Sequence of the first protein:
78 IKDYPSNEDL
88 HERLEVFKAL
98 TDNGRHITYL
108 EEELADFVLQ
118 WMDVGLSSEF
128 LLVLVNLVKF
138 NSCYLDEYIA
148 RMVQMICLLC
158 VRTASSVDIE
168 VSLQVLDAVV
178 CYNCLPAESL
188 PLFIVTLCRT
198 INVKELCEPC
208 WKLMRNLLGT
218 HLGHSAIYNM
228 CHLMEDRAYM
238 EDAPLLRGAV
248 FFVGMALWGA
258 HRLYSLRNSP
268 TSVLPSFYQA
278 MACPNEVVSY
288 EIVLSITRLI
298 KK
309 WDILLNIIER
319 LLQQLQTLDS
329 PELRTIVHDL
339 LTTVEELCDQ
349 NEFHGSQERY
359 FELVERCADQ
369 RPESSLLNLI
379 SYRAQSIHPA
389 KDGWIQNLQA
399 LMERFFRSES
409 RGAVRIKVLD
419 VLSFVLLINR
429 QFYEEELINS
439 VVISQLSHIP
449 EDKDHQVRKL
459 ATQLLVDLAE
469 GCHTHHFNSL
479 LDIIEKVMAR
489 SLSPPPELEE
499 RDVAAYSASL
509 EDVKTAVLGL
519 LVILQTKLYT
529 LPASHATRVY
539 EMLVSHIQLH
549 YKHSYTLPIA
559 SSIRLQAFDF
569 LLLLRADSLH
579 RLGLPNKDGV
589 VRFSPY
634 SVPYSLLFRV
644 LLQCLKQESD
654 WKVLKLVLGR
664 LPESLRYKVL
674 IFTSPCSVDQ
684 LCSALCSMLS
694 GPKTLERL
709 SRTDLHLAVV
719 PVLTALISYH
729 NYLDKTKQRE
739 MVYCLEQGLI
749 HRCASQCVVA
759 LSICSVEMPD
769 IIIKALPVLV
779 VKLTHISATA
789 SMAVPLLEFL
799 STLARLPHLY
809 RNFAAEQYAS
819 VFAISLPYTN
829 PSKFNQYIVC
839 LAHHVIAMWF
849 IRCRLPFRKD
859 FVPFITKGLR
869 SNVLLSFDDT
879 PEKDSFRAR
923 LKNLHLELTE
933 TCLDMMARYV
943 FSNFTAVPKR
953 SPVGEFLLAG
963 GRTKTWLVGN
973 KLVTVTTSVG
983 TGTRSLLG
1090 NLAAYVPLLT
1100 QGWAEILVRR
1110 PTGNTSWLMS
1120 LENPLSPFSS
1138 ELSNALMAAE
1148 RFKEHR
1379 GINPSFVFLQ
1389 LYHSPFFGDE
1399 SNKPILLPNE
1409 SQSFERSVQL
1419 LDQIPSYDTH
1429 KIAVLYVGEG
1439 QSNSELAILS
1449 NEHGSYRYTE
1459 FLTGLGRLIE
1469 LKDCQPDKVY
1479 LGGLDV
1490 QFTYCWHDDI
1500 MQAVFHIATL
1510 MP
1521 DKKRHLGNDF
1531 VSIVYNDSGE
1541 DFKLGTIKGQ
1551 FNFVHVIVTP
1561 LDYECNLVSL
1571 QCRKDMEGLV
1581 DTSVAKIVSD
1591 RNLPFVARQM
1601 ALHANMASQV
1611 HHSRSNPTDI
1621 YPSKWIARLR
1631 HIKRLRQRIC

These two protein chains interact to form a complex.

Sequence of the second protein:
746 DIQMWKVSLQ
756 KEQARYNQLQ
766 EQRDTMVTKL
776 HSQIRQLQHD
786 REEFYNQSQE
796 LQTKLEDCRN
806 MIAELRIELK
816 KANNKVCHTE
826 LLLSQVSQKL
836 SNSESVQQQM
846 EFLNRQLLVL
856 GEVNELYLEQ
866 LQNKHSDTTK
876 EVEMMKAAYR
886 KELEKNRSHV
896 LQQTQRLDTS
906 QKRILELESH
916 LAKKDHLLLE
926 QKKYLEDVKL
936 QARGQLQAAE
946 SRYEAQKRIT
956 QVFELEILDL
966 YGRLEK

Contacts between the two chains:
Residue L312 in the first protein is in contact with residue K952 in the second protein (closest heavy-atom distance 3.5 Å).
Residue T1461 in the first protein contacts residue M879 in the second protein (closest heavy-atom distance 3.1 Å).
Residue Y1454 in the first protein interacts with residue Y884 in the second protein (closest heavy-atom distance 3.7 Å).
Residue R1465 in the first protein is in contact with residue H870 in the second protein (closest heavy-atom distance 3.0 Å).
Residue E1468 in the first protein is in contact with residue D872 in the second protein (closest heavy-atom distance 2.8 Å).
Residue I1467 in the first protein is in contact with residue D872 in the second protein (closest heavy-atom distance 3.1 Å).
Residue T268 in the first protein interacts with residue E959 in the second protein (closest heavy-atom distance 3.2 Å).
Residue N226 in the first protein interacts with residue L963 in the second protein (closest heavy-atom distance 3.5 Å).
Residue T1457 in the first protein is in contact with residue M880 in the second protein (closest heavy-atom distance 4.1 Å).
Residue F1491 in the first protein is in contact with residue E876 in the second protein (closest heavy-atom distance 3.4 Å).
Residue F430 in the first protein interacts with residue L924 in the second protein (closest heavy-atom distance 3.7 Å).
Residue V270 in the first protein is in contact with residue L963 in the second protein (closest heavy-atom distance 3.6 Å).
Residue S269 in the first protein is in contact with residue L960 in the second protein (closest heavy-atom distance 3.8 Å).
Residue I1467 in the first protein contacts residue K869 in the second protein (closest heavy-atom distance 3.8 Å).
Residue Y1454 in the first protein contacts residue E887 in the second protein (closest heavy-atom distance 3.6 Å).
Residue S266 in the first protein interacts with residue L963 in the second protein (closest heavy-atom distance 3.2 Å).
Residue I311 in the first protein interacts with residue K952 in the second protein (closest heavy-atom distance 3.4 Å).
Residue F430 in the first protein is in contact with residue K927 in the second protein (closest heavy-atom distance 3.2 Å).
Residue W392 in the first protein interacts with residue K934 in the second protein (closest heavy-atom distance 3.2 Å).
Residue I224 in the first protein interacts with residue G967 in the second protein (closest heavy-atom distance 3.2 Å).
Residue E1151 in the first protein is in contact with residue L855 in the second protein (closest heavy-atom distance 3.6 Å).
Residue S1453 in the first protein is in contact with residue E887 in the second protein (closest heavy-atom distance 3.9 Å).
Residue I1467 in the first protein contacts residue H870 in the second protein (closest heavy-atom distance 3.4 Å).
Residue Q429 in the first protein is in contact with residue K927 in the second protein (closest heavy-atom distance 2.2 Å).
Residue F1491 in the first protein is in contact with residue V877 in the second protein (closest heavy-atom distance 3.0 Å).
Residue K389 in the first protein contacts residue K934 in the second protein (closest heavy-atom distance 3.3 Å).
Residue I316 in the first protein interacts with residue Q956 in the second protein (closest heavy-atom distance 3.3 Å).
Residue K1150 in the first protein contacts residue N859 in the second protein (closest heavy-atom distance 3.3 Å).
Residue L312 in the first protein contacts residue Q956 in the second protein (closest heavy-atom distance 3.9 Å).
Residue F1149 in the first protein contacts residue L852 in the second protein (closest heavy-atom distance 2.9 Å).
Residue T1461 in the first protein is in contact with residue E876 in the second protein (closest heavy-atom distance 3.4 Å).
Residue E1151 in the first protein interacts with residue V858 in the second protein (closest heavy-atom distance 3.0 Å).
Residue E1151 in the first protein interacts with residue N859 in the second protein (closest heavy-atom distance 2.6 Å).
Residue I311 in the first protein contacts residue Y948 in the second protein (closest heavy-atom distance 4.0 Å).
Residue I315 in the first protein interacts with residue K952 in the second protein (closest heavy-atom distance 3.3 Å).
Residue D390 in the first protein is in contact with residue K934 in the second protein (closest heavy-atom distance 2.9 Å).
Residue G1452 in the first protein contacts residue A883 in the second protein (closest heavy-atom distance 4.2 Å).
Residue R357 in the first protein is in contact with residue Y948 in the second protein (closest heavy-atom distance 3.2 Å).
Residue L1466 in the first protein is in contact with residue D872 in the second protein (closest heavy-atom distance 3.1 Å).
Residue H1152 in the first protein is in contact with residue L855 in the second protein (closest heavy-atom distance 3.7 Å).
Residue Y1493 in the first protein interacts with residue E876 in the second protein (closest heavy-atom distance 2.4 Å).
Residue L1466 in the first protein interacts with residue E876 in the second protein (closest heavy-atom distance 4.1 Å).
Residue T1457 in the first protein is in contact with residue M879 in the second protein (closest heavy-atom distance 3.6 Å).
Residue K1150 in the first protein interacts with residue L855 in the second protein (closest heavy-atom distance 3.2 Å).
Residue S269 in the first protein is in contact with residue E959 in the second protein (closest heavy-atom distance 3.5 Å).
Residue L1466 in the first protein interacts with residue H870 in the second protein (closest heavy-atom distance 2.7 Å).
Residue R264 in the first protein contacts residue Y966 in the second protein (closest heavy-atom distance 3.7 Å).
Residue M227 in the first protein contacts residue D964 in the second protein (closest heavy-atom distance 3.3 Å).
Residue F1149 in the first protein is in contact with residue L855 in the second protein (closest heavy-atom distance 3.5 Å).
Residue T1461 in the first protein interacts with residue M880 in the second protein (closest heavy-atom distance 3.1 Å).
Residue L312 in the first protein contacts residue T955 in the second protein (closest heavy-atom distance 3.5 Å).
Residue L1466 in the first protein is in contact with residue S871 in the second protein (closest heavy-atom distance 4.2 Å).
Residue S269 in the first protein interacts with residue L963 in the second protein (closest heavy-atom distance 3.3 Å).
Residue Y431 in the first protein contacts residue K927 in the second protein (closest heavy-atom distance 3.1 Å).
Residue H1451 in the first protein interacts with residue K886 in the second protein (closest heavy-atom distance 3.9 Å).
Residue L1143 in the first protein contacts residue L848 in the second protein (closest heavy-atom distance 3.8 Å).
Residue A1146 in the first protein contacts residue L848 in the second protein (closest heavy-atom distance 3.3 Å).
Residue Y1454 in the first protein is in contact with residue A883 in the second protein (closest heavy-atom distance 3.8 Å).
Residue F1149 in the first protein is in contact with residue L848 in the second protein (closest heavy-atom distance 3.8 Å).
Residue P272 in the first protein interacts with residue Q956 in the second protein (closest heavy-atom distance 4.0 Å).